Sequence of the second protein:
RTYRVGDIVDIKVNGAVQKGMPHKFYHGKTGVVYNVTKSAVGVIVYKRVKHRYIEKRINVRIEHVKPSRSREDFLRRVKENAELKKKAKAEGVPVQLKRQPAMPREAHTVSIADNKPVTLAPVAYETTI

These two protein chains interact to form a complex.

Sequence of the first protein:
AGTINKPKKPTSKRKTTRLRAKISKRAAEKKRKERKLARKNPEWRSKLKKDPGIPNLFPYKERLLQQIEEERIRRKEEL

Contacts between the two chains:
Residue I160 in the second protein contacts residue L66 in the first protein (closest heavy-atom distance 3.7 Å).
Residue Y156 in the second protein is in contact with residue L65 in the first protein (closest heavy-atom distance 4.0 Å).
Residue E157 in the second protein interacts with residue R73 in the first protein (closest heavy-atom distance 2.7 Å).
Residue I160 in the second protein contacts residue R73 in the first protein (closest heavy-atom distance 3.4 Å).
Residue T159 in the second protein is in contact with residue G54 in the first protein (closest heavy-atom distance 3.5 Å).
Residue T158 in the second protein contacts residue D52 in the first protein (closest heavy-atom distance 3.7 Å).
Residue Y156 in the second protein contacts residue I69 in the first protein (closest heavy-atom distance 3.5 Å).
Residue E157 in the second protein is in contact with residue I69 in the first protein (closest heavy-atom distance 3.5 Å).
Residue I160 in the second protein interacts with residue I69 in the first protein (closest heavy-atom distance 3.7 Å).
Residue T159 in the second protein contacts residue I69 in the first protein (closest heavy-atom distance 4.3 Å).
Residue T159 in the second protein is in contact with residue I55 in the first protein (closest heavy-atom distance 3.9 Å).
Residue T159 in the second protein is in contact with residue D52 in the first protein (closest heavy-atom distance 3.2 Å).